Sequence of chain B:
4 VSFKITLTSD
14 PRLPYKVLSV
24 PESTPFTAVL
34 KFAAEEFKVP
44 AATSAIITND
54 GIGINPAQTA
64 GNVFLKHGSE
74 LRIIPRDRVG

Interface contacts:
Residue C173 in chain A interacts with residue I57 in chain B (closest heavy-atom distance 3.6 Å).
Residue F235 in chain A interacts with residue D13 in chain B (closest heavy-atom distance 3.7 Å).
Residue L177 in chain A interacts with residue A45 in chain B (closest heavy-atom distance 3.4 Å).
Residue F129 in chain A interacts with residue R81 in chain B (closest heavy-atom distance 3.4 Å).
Residue H159 in chain A interacts with residue R79 in chain B (closest heavy-atom distance 3.6 Å).
Residue N230 in chain A interacts with residue S12 in chain B (closest heavy-atom distance 2.8 Å).
Residue E153 in chain A is in contact with residue V82 in chain B (closest heavy-atom distance 3.1 Å).
Residue F171 in chain A interacts with residue R79 in chain B (closest heavy-atom distance 3.5 Å).
Residue S152 in chain A contacts residue D80 in chain B (closest heavy-atom distance 3.6 Å).
Residue D127 in chain A is in contact with residue R81 in chain B (closest heavy-atom distance 3.1 Å).
Residue F235 in chain A contacts residue T11 in chain B (closest heavy-atom distance 3.3 Å).
Residue A180 in chain A interacts with residue N58 in chain B (closest heavy-atom distance 3.7 Å).
Residue A174 in chain A interacts with residue A48 in chain B (closest heavy-atom distance 3.4 Å).
Residue A174 in chain A contacts residue G56 in chain B (closest heavy-atom distance 3.7 Å).
Residue G150 in chain A is in contact with residue V82 in chain B (closest heavy-atom distance 3.3 Å).
Residue N244 in chain A contacts residue G56 in chain B (closest heavy-atom distance 3.4 Å).
Residue H159 in chain A contacts residue D80 in chain B (closest heavy-atom distance 2.6 Å).
Residue L177 in chain A is in contact with residue A44 in chain B (closest heavy-atom distance 3.4 Å).
Residue K242 in chain A interacts with residue I55 in chain B (closest heavy-atom distance 3.6 Å).
Residue P175 in chain A interacts with residue A48 in chain B (closest heavy-atom distance 3.5 Å).
Residue E185 in chain A interacts with residue R81 in chain B (closest heavy-atom distance 2.7 Å).
Residue V151 in chain A contacts residue D80 in chain B (closest heavy-atom distance 3.5 Å).
Residue P175 in chain A interacts with residue I57 in chain B (closest heavy-atom distance 3.7 Å).
Residue P237 in chain A is in contact with residue T11 in chain B (closest heavy-atom distance 3.8 Å).
Residue M202 in chain A interacts with residue G83 in chain B (closest heavy-atom distance 3.8 Å).
Residue G158 in chain A interacts with residue D80 in chain B (closest heavy-atom distance 3.4 Å).
Residue C125 in chain A is in contact with residue G83 in chain B (closest heavy-atom distance 3.8 Å).
Residue P176 in chain A is in contact with residue A45 in chain B (closest heavy-atom distance 3.7 Å).
Residue K242 in chain A interacts with residue G56 in chain B (closest heavy-atom distance 3.5 Å).
Residue Q233 in chain A interacts with residue P14 in chain B (closest heavy-atom distance 3.5 Å).
Residue N128 in chain A is in contact with residue R81 in chain B (closest heavy-atom distance 3.5 Å).
Residue D248 in chain A interacts with residue N58 in chain B (closest heavy-atom distance 2.9 Å).
Residue R132 in chain A contacts residue D80 in chain B (closest heavy-atom distance 3.2 Å).
Residue V151 in chain A interacts with residue V82 in chain B (closest heavy-atom distance 2.8 Å).
Residue P176 in chain A contacts residue S47 in chain B (closest heavy-atom distance 3.4 Å).
Residue Q161 in chain A contacts residue R79 in chain B (closest heavy-atom distance 2.8 Å).
Residue V28 in chain A is in contact with residue G83 in chain B (closest heavy-atom distance 3.0 Å).
Residue F235 in chain A interacts with residue S12 in chain B (closest heavy-atom distance 3.6 Å).
Residue D127 in chain A is in contact with residue G83 in chain B (closest heavy-atom distance 3.6 Å).
Residue M239 in chain A interacts with residue I50 in chain B (closest heavy-atom distance 3.8 Å).
Residue P243 in chain A contacts residue I55 in chain B (closest heavy-atom distance 3.8 Å).
Residue V151 in chain A is in contact with residue R81 in chain B (closest heavy-atom distance 3.4 Å).
Residue M241 in chain A is in contact with residue G54 in chain B (closest heavy-atom distance 3.0 Å).
Residue R132 in chain A interacts with residue V82 in chain B (closest heavy-atom distance 3.4 Å).
Residue Y226 in chain A interacts with residue R79 in chain B (closest heavy-atom distance 3.8 Å).
Residue G150 in chain A interacts with residue D80 in chain B (closest heavy-atom distance 3.7 Å).
Residue M241 in chain A is in contact with residue I77 in chain B (closest heavy-atom distance 3.6 Å).
Residue L177 in chain A contacts residue S47 in chain B (closest heavy-atom distance 3.1 Å).
Residue F129 in chain A is in contact with residue R79 in chain B (closest heavy-atom distance 3.4 Å).
Residue K242 in chain A is in contact with residue G54 in chain B (closest heavy-atom distance 2.6 Å).
Residue G27 in chain A contacts residue G83 in chain B (closest heavy-atom distance 3.5 Å).
Residue R132 in chain A contacts residue R81 in chain B (closest heavy-atom distance 2.9 Å).
Residue V178 in chain A contacts residue A45 in chain B (closest heavy-atom distance 3.1 Å).
Residue S157 in chain A is in contact with residue D80 in chain B (closest heavy-atom distance 2.6 Å).
Residue F235 in chain A is in contact with residue P14 in chain B (closest heavy-atom distance 3.5 Å).
Residue E153 in chain A contacts residue R81 in chain B (closest heavy-atom distance 3.3 Å).
Residue V126 in chain A is in contact with residue G83 in chain B (closest heavy-atom distance 3.5 Å).
Residue M241 in chain A is in contact with residue I50 in chain B (closest heavy-atom distance 3.8 Å).
Residue M239 in chain A interacts with residue T11 in chain B (closest heavy-atom distance 3.6 Å).
Residue C173 in chain A is in contact with residue G56 in chain B (closest heavy-atom distance 3.4 Å).

The following describes two proteins that form a bound complex.

Sequence of chain A:
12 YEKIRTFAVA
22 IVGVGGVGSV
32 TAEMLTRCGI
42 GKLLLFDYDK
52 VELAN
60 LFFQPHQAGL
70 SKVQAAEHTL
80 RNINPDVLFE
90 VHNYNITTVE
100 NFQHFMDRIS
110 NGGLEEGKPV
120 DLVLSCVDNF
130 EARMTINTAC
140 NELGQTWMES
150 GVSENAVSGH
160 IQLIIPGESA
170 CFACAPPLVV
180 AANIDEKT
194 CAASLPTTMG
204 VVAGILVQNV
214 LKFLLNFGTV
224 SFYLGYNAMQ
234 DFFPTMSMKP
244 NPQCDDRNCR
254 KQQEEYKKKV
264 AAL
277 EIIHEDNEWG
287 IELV